Sequence of protein 2:
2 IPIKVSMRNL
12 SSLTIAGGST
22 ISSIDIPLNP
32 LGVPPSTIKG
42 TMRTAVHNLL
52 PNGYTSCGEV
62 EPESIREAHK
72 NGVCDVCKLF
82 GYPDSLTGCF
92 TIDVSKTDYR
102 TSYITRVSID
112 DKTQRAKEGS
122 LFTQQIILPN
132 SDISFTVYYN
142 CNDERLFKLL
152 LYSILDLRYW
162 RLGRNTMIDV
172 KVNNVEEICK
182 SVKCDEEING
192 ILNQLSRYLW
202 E

Contacts between the two chains:
Residue M4 in protein 1 interacts with residue K113 in protein 2 (closest heavy-atom distance 3.4 Å).
Residue Y121 in protein 1 contacts residue Q115 in protein 2 (closest heavy-atom distance 4.5 Å).
Residue A117 in protein 1 is in contact with residue R116 in protein 2 (closest heavy-atom distance 4.4 Å).
Residue K114 in protein 1 interacts with residue R116 in protein 2 (closest heavy-atom distance 2.9 Å).
Residue A117 in protein 1 interacts with residue T114 in protein 2 (closest heavy-atom distance 4.9 Å).
Residue D7 in protein 1 interacts with residue K113 in protein 2 (closest heavy-atom distance 3.3 Å).
Residue D115 in protein 1 interacts with residue R116 in protein 2 (closest heavy-atom distance 3.2 Å).
Residue L6 in protein 1 contacts residue T114 in protein 2 (closest heavy-atom distance 4.0 Å).
Residue A117 in protein 1 is in contact with residue Q115 in protein 2 (closest heavy-atom distance 3.5 Å).
Residue D7 in protein 1 interacts with residue D112 in protein 2 (closest heavy-atom distance 3.2 Å).
Residue L6 in protein 1 interacts with residue K113 in protein 2 (closest heavy-atom distance 3.0 Å).
Residue L116 in protein 1 contacts residue R116 in protein 2 (closest heavy-atom distance 4.2 Å).
Residue D5 in protein 1 interacts with residue K113 in protein 2 (closest heavy-atom distance 4.0 Å).
Residue M4 in protein 1 contacts residue T114 in protein 2 (closest heavy-atom distance 4.0 Å).
Residue D7 in protein 1 is in contact with residue T114 in protein 2 (closest heavy-atom distance 5.0 Å).
Residue L6 in protein 1 contacts residue D112 in protein 2 (closest heavy-atom distance 4.0 Å).
Residue D115 in protein 1 contacts residue T114 in protein 2 (closest heavy-atom distance 4.3 Å).
Residue L6 in protein 1 contacts residue Q115 in protein 2 (closest heavy-atom distance 3.7 Å).
Residue L116 in protein 1 is in contact with residue T114 in protein 2 (closest heavy-atom distance 3.7 Å).

Sequence of protein 1:
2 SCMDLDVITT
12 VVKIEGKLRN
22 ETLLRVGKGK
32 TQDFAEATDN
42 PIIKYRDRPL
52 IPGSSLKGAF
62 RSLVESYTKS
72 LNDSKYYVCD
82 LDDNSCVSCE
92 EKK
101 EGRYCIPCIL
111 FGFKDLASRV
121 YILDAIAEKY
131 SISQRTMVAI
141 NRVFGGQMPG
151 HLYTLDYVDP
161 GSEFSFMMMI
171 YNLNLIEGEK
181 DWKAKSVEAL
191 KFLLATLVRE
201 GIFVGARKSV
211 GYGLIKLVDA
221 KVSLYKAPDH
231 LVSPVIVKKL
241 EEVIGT

These two protein chains interact to form a complex.